Sequence of the second protein:
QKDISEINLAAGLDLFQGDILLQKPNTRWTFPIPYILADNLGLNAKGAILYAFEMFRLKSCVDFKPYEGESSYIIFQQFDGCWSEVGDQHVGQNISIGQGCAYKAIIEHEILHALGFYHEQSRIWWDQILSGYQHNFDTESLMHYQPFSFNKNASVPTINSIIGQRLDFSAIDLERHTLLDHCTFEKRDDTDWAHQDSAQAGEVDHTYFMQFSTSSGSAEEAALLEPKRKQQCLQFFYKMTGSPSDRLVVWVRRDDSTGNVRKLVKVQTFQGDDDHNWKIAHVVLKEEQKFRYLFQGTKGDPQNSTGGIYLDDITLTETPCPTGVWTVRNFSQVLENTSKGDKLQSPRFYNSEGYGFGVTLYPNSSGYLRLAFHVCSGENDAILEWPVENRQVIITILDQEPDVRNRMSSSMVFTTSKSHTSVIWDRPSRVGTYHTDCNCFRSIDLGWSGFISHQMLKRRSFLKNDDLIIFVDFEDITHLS

Contacts between the two chains:
Residue W348 in the first protein interacts with residue N480 in the second protein (closest heavy-atom distance 3.6 Å).
Residue I483 in the first protein contacts residue Q393 in the second protein (closest heavy-atom distance 3.3 Å).
Residue I483 in the first protein contacts residue L391 in the second protein (closest heavy-atom distance 4.0 Å).
Residue L316 in the first protein contacts residue I483 in the second protein (closest heavy-atom distance 3.5 Å).
Residue S449 in the first protein interacts with residue V362 in the second protein (closest heavy-atom distance 3.8 Å).
Residue N480 in the first protein is in contact with residue W348 in the second protein (closest heavy-atom distance 3.3 Å).
Residue K363 in the first protein is in contact with residue N480 in the second protein (closest heavy-atom distance 3.9 Å).
Residue A314 in the first protein interacts with residue I483 in the second protein (closest heavy-atom distance 3.4 Å).
Residue H585 in the first protein is in contact with residue D353 in the second protein (closest heavy-atom distance 3.1 Å).
Residue E479 in the first protein is in contact with residue E312 in the second protein (closest heavy-atom distance 4.0 Å).
Residue E479 in the first protein interacts with residue K363 in the second protein (closest heavy-atom distance 2.8 Å).
Residue T584 in the first protein interacts with residue R359 in the second protein (closest heavy-atom distance 3.2 Å).
Residue L361 in the first protein interacts with residue E450 in the second protein (closest heavy-atom distance 3.3 Å).
Residue I483 in the first protein contacts residue L316 in the second protein (closest heavy-atom distance 3.4 Å).
Residue L361 in the first protein contacts residue I483 in the second protein (closest heavy-atom distance 4.1 Å).
Residue V362 in the first protein interacts with residue S449 in the second protein (closest heavy-atom distance 3.8 Å).
Residue L484 in the first protein contacts residue R271 in the second protein (closest heavy-atom distance 3.9 Å).
Residue D273 in the first protein interacts with residue A482 in the second protein (closest heavy-atom distance 3.3 Å).
Residue L361 in the first protein contacts residue S449 in the second protein (closest heavy-atom distance 3.7 Å).
Residue A482 in the first protein interacts with residue D272 in the second protein (closest heavy-atom distance 3.7 Å).
Residue R271 in the first protein interacts with residue A482 in the second protein (closest heavy-atom distance 3.5 Å).
Residue I483 in the first protein interacts with residue R271 in the second protein (closest heavy-atom distance 3.5 Å).
Residue S449 in the first protein interacts with residue L361 in the second protein (closest heavy-atom distance 3.3 Å).
Residue T355 in the first protein contacts residue H585 in the second protein (closest heavy-atom distance 3.3 Å).
Residue E450 in the first protein is in contact with residue L361 in the second protein (closest heavy-atom distance 3.2 Å).
Residue E485 in the first protein is in contact with residue R271 in the second protein (closest heavy-atom distance 3.0 Å).
Residue A314 in the first protein is in contact with residue A482 in the second protein (closest heavy-atom distance 3.5 Å).
Residue R271 in the first protein contacts residue E485 in the second protein (closest heavy-atom distance 2.8 Å).
Residue W348 in the first protein contacts residue I483 in the second protein (closest heavy-atom distance 4.3 Å).
Residue S449 in the first protein is in contact with residue K363 in the second protein (closest heavy-atom distance 3.8 Å).
Residue I483 in the first protein is in contact with residue W348 in the second protein (closest heavy-atom distance 3.7 Å).
Residue R491 in the first protein interacts with residue R359 in the second protein (closest heavy-atom distance 4.3 Å).
Residue I483 in the first protein contacts residue L361 in the second protein (closest heavy-atom distance 4.0 Å).
Residue R344 in the first protein is in contact with residue E479 in the second protein (closest heavy-atom distance 3.1 Å).
Residue N480 in the first protein contacts residue K363 in the second protein (closest heavy-atom distance 4.0 Å).
Residue Q393 in the first protein interacts with residue E479 in the second protein (closest heavy-atom distance 3.9 Å).
Residue A482 in the first protein is in contact with residue R271 in the second protein (closest heavy-atom distance 3.2 Å).
Residue W348 in the first protein contacts residue E450 in the second protein (closest heavy-atom distance 3.4 Å).
Residue D272 in the first protein is in contact with residue A482 in the second protein (closest heavy-atom distance 3.6 Å).
Residue E479 in the first protein contacts residue R344 in the second protein (closest heavy-atom distance 3.0 Å).
Residue W348 in the first protein is in contact with residue G451 in the second protein (closest heavy-atom distance 4.3 Å).
Residue A482 in the first protein is in contact with residue A314 in the second protein (closest heavy-atom distance 3.4 Å).
Residue K327 in the first protein interacts with residue E385 in the second protein (closest heavy-atom distance 2.9 Å).
Residue K363 in the first protein is in contact with residue E479 in the second protein (closest heavy-atom distance 2.8 Å).
Residue R533 in the first protein is in contact with residue R271 in the second protein (closest heavy-atom distance 3.9 Å).
Residue E450 in the first protein is in contact with residue W348 in the second protein (closest heavy-atom distance 3.1 Å).
Residue K363 in the first protein interacts with residue S449 in the second protein (closest heavy-atom distance 3.9 Å).
Residue E385 in the first protein contacts residue K327 in the second protein (closest heavy-atom distance 2.9 Å).
Residue D582 in the first protein contacts residue R359 in the second protein (closest heavy-atom distance 2.6 Å).
Residue E479 in the first protein is in contact with residue Q393 in the second protein (closest heavy-atom distance 3.7 Å).
Residue E312 in the first protein interacts with residue E479 in the second protein (closest heavy-atom distance 3.8 Å).
Residue A482 in the first protein contacts residue D273 in the second protein (closest heavy-atom distance 3.8 Å).
Residue D353 in the first protein interacts with residue H585 in the second protein (closest heavy-atom distance 3.2 Å).
Residue E450 in the first protein interacts with residue K360 in the second protein (closest heavy-atom distance 4.3 Å).
Residue R359 in the first protein interacts with residue T584 in the second protein (closest heavy-atom distance 3.8 Å).
Residue G451 in the first protein is in contact with residue W348 in the second protein (closest heavy-atom distance 4.3 Å).
Residue Q393 in the first protein contacts residue I483 in the second protein (closest heavy-atom distance 3.6 Å).
Residue H585 in the first protein contacts residue T355 in the second protein (closest heavy-atom distance 3.2 Å).
Residue E312 in the first protein is in contact with residue A482 in the second protein (closest heavy-atom distance 4.0 Å).
Residue H585 in the first protein contacts residue R359 in the second protein (closest heavy-atom distance 4.1 Å).

These two protein chains interact to form a complex.

Sequence of the first protein:
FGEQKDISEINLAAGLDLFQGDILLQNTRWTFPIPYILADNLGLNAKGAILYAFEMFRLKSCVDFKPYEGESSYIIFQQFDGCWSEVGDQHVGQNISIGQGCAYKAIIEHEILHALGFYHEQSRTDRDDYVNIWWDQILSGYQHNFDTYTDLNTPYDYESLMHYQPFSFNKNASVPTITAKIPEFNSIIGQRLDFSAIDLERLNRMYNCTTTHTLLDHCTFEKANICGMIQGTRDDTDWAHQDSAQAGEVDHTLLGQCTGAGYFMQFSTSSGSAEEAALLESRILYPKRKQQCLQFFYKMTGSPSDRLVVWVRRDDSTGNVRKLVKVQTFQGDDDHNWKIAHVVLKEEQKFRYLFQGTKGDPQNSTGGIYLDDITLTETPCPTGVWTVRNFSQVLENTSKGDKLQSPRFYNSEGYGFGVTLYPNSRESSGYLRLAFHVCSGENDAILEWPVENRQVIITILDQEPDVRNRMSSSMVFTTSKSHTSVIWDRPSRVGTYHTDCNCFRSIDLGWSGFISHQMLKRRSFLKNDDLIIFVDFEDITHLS